Residue-level contacts at the interface:
Residue I294 in the first protein interacts with residue V112 in the second protein (closest heavy-atom distance 4.0 Å).
Residue G156 in the first protein contacts residue L57 in the second protein (closest heavy-atom distance 4.6 Å).
Residue A283 in the first protein interacts with residue I66 in the second protein (closest heavy-atom distance 4.0 Å).
Residue A283 in the first protein contacts residue L48 in the second protein (closest heavy-atom distance 3.1 Å).
Residue G357 in the first protein contacts residue R110 in the second protein (closest heavy-atom distance 4.9 Å).
Residue V282 in the first protein interacts with residue V62 in the second protein (closest heavy-atom distance 3.9 Å).
Residue I294 in the first protein interacts with residue M109 in the second protein (closest heavy-atom distance 3.6 Å).
Residue V411 in the first protein is in contact with residue Q132 in the second protein (closest heavy-atom distance 3.7 Å).
Residue I294 in the first protein contacts residue A113 in the second protein (closest heavy-atom distance 4.0 Å).
Residue P200 in the first protein is in contact with residue F58 in the second protein (closest heavy-atom distance 4.0 Å).
Residue A297 in the first protein contacts residue M109 in the second protein (closest heavy-atom distance 3.7 Å).
Residue S206 in the first protein is in contact with residue P59 in the second protein (closest heavy-atom distance 3.1 Å).
Residue F301 in the first protein is in contact with residue W105 in the second protein (closest heavy-atom distance 3.1 Å).
Residue I286 in the first protein is in contact with residue L48 in the second protein (closest heavy-atom distance 3.7 Å).
Residue Y298 in the first protein interacts with residue S106 in the second protein (closest heavy-atom distance 4.2 Å).
Residue S206 in the first protein interacts with residue F58 in the second protein (closest heavy-atom distance 4.9 Å).
Residue E359 in the first protein is in contact with residue S106 in the second protein (closest heavy-atom distance 4.3 Å).
Residue F301 in the first protein contacts residue S106 in the second protein (closest heavy-atom distance 4.2 Å).
Residue Y639 in the first protein interacts with residue L57 in the second protein (closest heavy-atom distance 4.0 Å).
Residue F301 in the first protein is in contact with residue M109 in the second protein (closest heavy-atom distance 4.4 Å).
Residue Y351 in the first protein is in contact with residue H120 in the second protein (closest heavy-atom distance 3.9 Å).
Residue V354 in the first protein interacts with residue V114 in the second protein (closest heavy-atom distance 4.4 Å).
Residue S302 in the first protein is in contact with residue S106 in the second protein (closest heavy-atom distance 4.7 Å).
Residue I356 in the first protein is in contact with residue R110 in the second protein (closest heavy-atom distance 4.7 Å).
Residue I286 in the first protein is in contact with residue V45 in the second protein (closest heavy-atom distance 4.4 Å).
Residue E347 in the first protein is in contact with residue H120 in the second protein (closest heavy-atom distance 4.8 Å).
Residue E284 in the first protein contacts residue I51 in the second protein (closest heavy-atom distance 4.1 Å).
Residue E284 in the first protein is in contact with residue L48 in the second protein (closest heavy-atom distance 4.2 Å).
Residue Y351 in the first protein contacts residue V116 in the second protein (closest heavy-atom distance 4.0 Å).
Residue E359 in the first protein interacts with residue R110 in the second protein (closest heavy-atom distance 4.8 Å).
Residue A283 in the first protein is in contact with residue S65 in the second protein (closest heavy-atom distance 4.0 Å).
Residue Y298 in the first protein interacts with residue M109 in the second protein (closest heavy-atom distance 4.3 Å).
Residue K305 in the first protein interacts with residue E104 in the second protein (closest heavy-atom distance 3.2 Å).
Residue P287 in the first protein interacts with residue L48 in the second protein (closest heavy-atom distance 4.6 Å).
Residue Y351 in the first protein contacts residue G117 in the second protein (closest heavy-atom distance 3.3 Å).
Residue Y639 in the first protein contacts residue V55 in the second protein (closest heavy-atom distance 4.9 Å).
Residue V354 in the first protein interacts with residue A113 in the second protein (closest heavy-atom distance 3.8 Å).
Residue P287 in the first protein is in contact with residue V45 in the second protein (closest heavy-atom distance 3.9 Å).
Residue I294 in the first protein interacts with residue V116 in the second protein (closest heavy-atom distance 4.5 Å).
Residue V411 in the first protein contacts residue V125 in the second protein (closest heavy-atom distance 4.8 Å).
Residue V355 in the first protein is in contact with residue R110 in the second protein (closest heavy-atom distance 3.2 Å).
Residue P287 in the first protein is in contact with residue L49 in the second protein (closest heavy-atom distance 4.5 Å).
Residue V354 in the first protein is in contact with residue R110 in the second protein (closest heavy-atom distance 3.0 Å).
Residue T409 in the first protein interacts with residue Q132 in the second protein (closest heavy-atom distance 3.3 Å).
Residue Y298 in the first protein contacts residue R110 in the second protein (closest heavy-atom distance 3.3 Å).
Residue T291 in the first protein contacts residue V116 in the second protein (closest heavy-atom distance 4.8 Å).
Residue L410 in the first protein interacts with residue Q132 in the second protein (closest heavy-atom distance 3.8 Å).
Residue S638 in the first protein is in contact with residue V55 in the second protein (closest heavy-atom distance 3.4 Å).
Residue Y351 in the first protein contacts residue A113 in the second protein (closest heavy-atom distance 4.7 Å).
Residue T290 in the first protein is in contact with residue V45 in the second protein (closest heavy-atom distance 3.9 Å).
Residue T290 in the first protein contacts residue F41 in the second protein (closest heavy-atom distance 3.7 Å).
Residue G156 in the first protein contacts residue T56 in the second protein (closest heavy-atom distance 4.5 Å).

These two protein chains interact to form a complex.

Sequence of the second protein:
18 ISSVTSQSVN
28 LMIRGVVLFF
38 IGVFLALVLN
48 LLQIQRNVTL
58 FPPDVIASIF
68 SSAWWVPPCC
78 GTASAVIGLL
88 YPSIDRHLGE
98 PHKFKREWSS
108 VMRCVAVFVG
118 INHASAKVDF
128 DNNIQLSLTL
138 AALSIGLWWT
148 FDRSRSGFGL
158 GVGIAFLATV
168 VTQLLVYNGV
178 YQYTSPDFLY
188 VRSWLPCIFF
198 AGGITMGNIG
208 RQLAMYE

Sequence of the first protein:
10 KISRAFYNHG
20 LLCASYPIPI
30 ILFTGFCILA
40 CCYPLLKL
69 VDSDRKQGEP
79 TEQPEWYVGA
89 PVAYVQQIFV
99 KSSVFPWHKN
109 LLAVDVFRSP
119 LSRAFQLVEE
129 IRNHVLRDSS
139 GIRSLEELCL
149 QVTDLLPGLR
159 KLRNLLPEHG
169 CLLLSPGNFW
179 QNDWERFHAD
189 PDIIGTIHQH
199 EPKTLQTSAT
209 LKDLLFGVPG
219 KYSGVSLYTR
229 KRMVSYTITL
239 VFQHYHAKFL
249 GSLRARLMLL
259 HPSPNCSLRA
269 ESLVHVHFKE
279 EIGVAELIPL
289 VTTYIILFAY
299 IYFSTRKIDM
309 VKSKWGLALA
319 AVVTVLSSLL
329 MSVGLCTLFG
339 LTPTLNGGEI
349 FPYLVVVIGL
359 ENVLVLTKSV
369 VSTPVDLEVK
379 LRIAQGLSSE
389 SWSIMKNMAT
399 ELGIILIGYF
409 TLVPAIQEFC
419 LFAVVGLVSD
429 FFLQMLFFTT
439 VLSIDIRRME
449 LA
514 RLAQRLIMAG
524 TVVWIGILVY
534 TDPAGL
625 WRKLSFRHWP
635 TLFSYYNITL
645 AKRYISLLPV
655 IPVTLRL